Sequence of protein 1:
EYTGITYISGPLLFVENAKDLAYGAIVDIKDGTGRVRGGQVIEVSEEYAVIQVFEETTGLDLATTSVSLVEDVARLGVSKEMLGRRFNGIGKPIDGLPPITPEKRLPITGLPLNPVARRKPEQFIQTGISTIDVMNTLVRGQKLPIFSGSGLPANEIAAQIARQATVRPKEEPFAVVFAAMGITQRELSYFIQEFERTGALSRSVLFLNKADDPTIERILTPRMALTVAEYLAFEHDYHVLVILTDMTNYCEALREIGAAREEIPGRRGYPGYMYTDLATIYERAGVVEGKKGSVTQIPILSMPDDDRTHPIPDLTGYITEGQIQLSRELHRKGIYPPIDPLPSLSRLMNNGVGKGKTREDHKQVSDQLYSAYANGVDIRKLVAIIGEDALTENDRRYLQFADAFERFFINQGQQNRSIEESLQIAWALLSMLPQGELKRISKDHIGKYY

Sequence of protein 2:
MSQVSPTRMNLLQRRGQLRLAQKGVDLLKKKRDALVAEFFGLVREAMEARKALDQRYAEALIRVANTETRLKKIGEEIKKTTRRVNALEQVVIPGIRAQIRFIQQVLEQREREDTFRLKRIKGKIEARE

These two protein chains interact to form a complex.

Contacts between the two chains:
Residue K394 in protein 1 contacts residue R19 in protein 2 (closest heavy-atom distance 4.8 Å).